Sequence of protein 2:
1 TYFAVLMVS

Sequence of protein 1:
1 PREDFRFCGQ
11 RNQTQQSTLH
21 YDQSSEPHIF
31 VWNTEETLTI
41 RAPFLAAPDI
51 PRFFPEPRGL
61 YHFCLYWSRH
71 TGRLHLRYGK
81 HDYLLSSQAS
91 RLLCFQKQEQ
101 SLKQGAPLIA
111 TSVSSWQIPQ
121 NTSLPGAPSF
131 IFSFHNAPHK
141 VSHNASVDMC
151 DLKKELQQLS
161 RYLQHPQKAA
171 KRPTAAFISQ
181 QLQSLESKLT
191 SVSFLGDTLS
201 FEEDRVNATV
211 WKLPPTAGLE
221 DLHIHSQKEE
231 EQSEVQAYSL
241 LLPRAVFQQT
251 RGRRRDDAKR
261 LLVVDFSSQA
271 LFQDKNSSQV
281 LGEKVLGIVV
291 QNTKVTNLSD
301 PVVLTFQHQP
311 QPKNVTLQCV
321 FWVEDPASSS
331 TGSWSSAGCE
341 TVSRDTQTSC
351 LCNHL

These two protein chains interact to form a complex.

Residue-level contacts at the interface:
Residue L281 in protein 1 interacts with residue V5 in protein 2 (closest heavy-atom distance 3.2 Å).
Residue L355 in protein 1 interacts with residue F3 in protein 2 (closest heavy-atom distance 3.9 Å).
Residue F321 in protein 1 is in contact with residue Y2 in protein 2 (closest heavy-atom distance 3.3 Å).
Residue Q279 in protein 1 is in contact with residue L6 in protein 2 (closest heavy-atom distance 3.5 Å).
Residue G287 in protein 1 interacts with residue Y2 in protein 2 (closest heavy-atom distance 3.4 Å).
Residue W334 in protein 1 interacts with residue L6 in protein 2 (closest heavy-atom distance 3.6 Å).
Residue V285 in protein 1 interacts with residue Y2 in protein 2 (closest heavy-atom distance 3.7 Å).
Residue K294 in protein 1 contacts residue T1 in protein 2 (closest heavy-atom distance 4.2 Å).
Residue V315 in protein 1 is in contact with residue V8 in protein 2 (closest heavy-atom distance 3.1 Å).
Residue F272 in protein 1 is in contact with residue Y2 in protein 2 (closest heavy-atom distance 3.5 Å).
Residue W334 in protein 1 contacts residue Y2 in protein 2 (closest heavy-atom distance 4.0 Å).
Residue F306 in protein 1 interacts with residue V5 in protein 2 (closest heavy-atom distance 3.6 Å).
Residue F266 in protein 1 is in contact with residue Y2 in protein 2 (closest heavy-atom distance 3.4 Å).
Residue L182 in protein 1 is in contact with residue Y2 in protein 2 (closest heavy-atom distance 4.0 Å).
Residue L286 in protein 1 is in contact with residue Y2 in protein 2 (closest heavy-atom distance 3.3 Å).
Residue Q279 in protein 1 contacts residue M7 in protein 2 (closest heavy-atom distance 3.2 Å).
Residue V280 in protein 1 is in contact with residue V5 in protein 2 (closest heavy-atom distance 3.3 Å).
Residue T316 in protein 1 interacts with residue M7 in protein 2 (closest heavy-atom distance 3.6 Å).
Residue V289 in protein 1 contacts residue T1 in protein 2 (closest heavy-atom distance 3.6 Å).
Residue K284 in protein 1 interacts with residue F3 in protein 2 (closest heavy-atom distance 4.4 Å).
Residue V315 in protein 1 interacts with residue M7 in protein 2 (closest heavy-atom distance 3.5 Å).
Residue S278 in protein 1 interacts with residue L6 in protein 2 (closest heavy-atom distance 3.7 Å).
Residue Q318 in protein 1 contacts residue A4 in protein 2 (closest heavy-atom distance 4.0 Å).
Residue Q318 in protein 1 is in contact with residue V5 in protein 2 (closest heavy-atom distance 3.4 Å).
Residue L355 in protein 1 contacts residue T1 in protein 2 (closest heavy-atom distance 2.4 Å).
Residue K284 in protein 1 is in contact with residue A4 in protein 2 (closest heavy-atom distance 3.3 Å).
Residue T316 in protein 1 interacts with residue L6 in protein 2 (closest heavy-atom distance 3.5 Å).
Residue L286 in protein 1 contacts residue T1 in protein 2 (closest heavy-atom distance 3.5 Å).
Residue I288 in protein 1 contacts residue F3 in protein 2 (closest heavy-atom distance 3.9 Å).
Residue W334 in protein 1 interacts with residue A4 in protein 2 (closest heavy-atom distance 3.7 Å).
Residue V320 in protein 1 contacts residue L6 in protein 2 (closest heavy-atom distance 3.9 Å).
Residue Q318 in protein 1 contacts residue L6 in protein 2 (closest heavy-atom distance 2.6 Å).
Residue F321 in protein 1 is in contact with residue F3 in protein 2 (closest heavy-atom distance 3.9 Å).
Residue C350 in protein 1 is in contact with residue V5 in protein 2 (closest heavy-atom distance 3.6 Å).
Residue Q318 in protein 1 contacts residue V8 in protein 2 (closest heavy-atom distance 3.8 Å).
Residue L317 in protein 1 contacts residue L6 in protein 2 (closest heavy-atom distance 3.5 Å).
Residue V315 in protein 1 is in contact with residue S9 in protein 2 (closest heavy-atom distance 3.9 Å).
Residue W322 in protein 1 interacts with residue Y2 in protein 2 (closest heavy-atom distance 2.8 Å).
Residue L281 in protein 1 interacts with residue M7 in protein 2 (closest heavy-atom distance 3.6 Å).
Residue G287 in protein 1 interacts with residue T1 in protein 2 (closest heavy-atom distance 3.3 Å).
Residue C319 in protein 1 is in contact with residue A4 in protein 2 (closest heavy-atom distance 3.8 Å).
Residue L317 in protein 1 contacts residue M7 in protein 2 (closest heavy-atom distance 4.3 Å).
Residue V285 in protein 1 interacts with residue A4 in protein 2 (closest heavy-atom distance 4.3 Å).
Residue V285 in protein 1 contacts residue F3 in protein 2 (closest heavy-atom distance 3.7 Å).
Residue N314 in protein 1 contacts residue S9 in protein 2 (closest heavy-atom distance 3.1 Å).
Residue I288 in protein 1 is in contact with residue T1 in protein 2 (closest heavy-atom distance 2.8 Å).
Residue C319 in protein 1 is in contact with residue V5 in protein 2 (closest heavy-atom distance 4.0 Å).
Residue C352 in protein 1 contacts residue F3 in protein 2 (closest heavy-atom distance 3.9 Å).
Residue F321 in protein 1 interacts with residue T1 in protein 2 (closest heavy-atom distance 3.8 Å).
Residue H354 in protein 1 is in contact with residue F3 in protein 2 (closest heavy-atom distance 3.7 Å).
Residue V320 in protein 1 is in contact with residue F3 in protein 2 (closest heavy-atom distance 3.5 Å).
Residue V320 in protein 1 is in contact with residue Y2 in protein 2 (closest heavy-atom distance 4.4 Å).
Residue L286 in protein 1 interacts with residue F3 in protein 2 (closest heavy-atom distance 2.7 Å).
Residue V320 in protein 1 contacts residue A4 in protein 2 (closest heavy-atom distance 2.8 Å).
Residue L304 in protein 1 is in contact with residue F3 in protein 2 (closest heavy-atom distance 3.6 Å).
Residue T316 in protein 1 contacts residue V8 in protein 2 (closest heavy-atom distance 2.4 Å).
Residue V280 in protein 1 is in contact with residue A4 in protein 2 (closest heavy-atom distance 3.5 Å).
Residue V264 in protein 1 interacts with residue Y2 in protein 2 (closest heavy-atom distance 4.0 Å).
Residue V280 in protein 1 contacts residue M7 in protein 2 (closest heavy-atom distance 4.0 Å).
Residue V280 in protein 1 is in contact with residue L6 in protein 2 (closest heavy-atom distance 4.4 Å).